Sequence of chain B:
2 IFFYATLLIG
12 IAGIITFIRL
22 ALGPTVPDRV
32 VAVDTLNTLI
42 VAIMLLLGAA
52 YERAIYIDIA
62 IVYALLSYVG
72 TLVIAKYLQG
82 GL

Contacts between the two chains:
Residue K68 in chain A interacts with residue A55 in chain B (closest heavy-atom distance 3.3 Å).
Residue L11 in chain A contacts residue A6 in chain B (closest heavy-atom distance 3.7 Å).
Residue M72 in chain A contacts residue I58 in chain B (closest heavy-atom distance 4.4 Å).
Residue K96 in chain A is in contact with residue Q80 in chain B (closest heavy-atom distance 3.0 Å).
Residue S22 in chain A is in contact with residue A13 in chain B (closest heavy-atom distance 3.1 Å).
Residue A79 in chain A is in contact with residue I62 in chain B (closest heavy-atom distance 3.7 Å).
Residue H75 in chain A is in contact with residue D59 in chain B (closest heavy-atom distance 3.1 Å).
Residue T42 in chain A contacts residue T39 in chain B (closest heavy-atom distance 3.7 Å).
Residue L11 in chain A is in contact with residue L47 in chain B (closest heavy-atom distance 4.0 Å).
Residue A52 in chain A contacts residue F3 in chain B (closest heavy-atom distance 4.3 Å).
Residue V31 in chain A contacts residue P28 in chain B (closest heavy-atom distance 4.2 Å).
Residue H56 in chain A interacts with residue F3 in chain B (closest heavy-atom distance 3.7 Å).
Residue N87 in chain A contacts residue T39 in chain B (closest heavy-atom distance 3.6 Å).
Residue A50 in chain A interacts with residue L46 in chain B (closest heavy-atom distance 3.8 Å).
Residue V89 in chain A contacts residue Y69 in chain B (closest heavy-atom distance 3.7 Å).
Residue H75 in chain A interacts with residue I58 in chain B (closest heavy-atom distance 3.3 Å).
Residue V78 in chain A contacts residue I62 in chain B (closest heavy-atom distance 3.7 Å).
Residue Y103 in chain A is in contact with residue T26 in chain B (closest heavy-atom distance 2.9 Å).
Residue N87 in chain A contacts residue D35 in chain B (closest heavy-atom distance 3.8 Å).
Residue H26 in chain A interacts with residue R20 in chain B (closest heavy-atom distance 3.4 Å).
Residue A98 in chain A interacts with residue P28 in chain B (closest heavy-atom distance 4.2 Å).
Residue T86 in chain A is in contact with residue Y69 in chain B (closest heavy-atom distance 3.0 Å).
Residue M72 in chain A contacts residue A50 in chain B (closest heavy-atom distance 3.7 Å).
Residue A93 in chain A contacts residue L73 in chain B (closest heavy-atom distance 3.9 Å).
Residue A97 in chain A interacts with residue L79 in chain B (closest heavy-atom distance 3.4 Å).
Residue I7 in chain A contacts residue F3 in chain B (closest heavy-atom distance 4.2 Å).
Residue N18 in chain A is in contact with residue I10 in chain B (closest heavy-atom distance 4.2 Å).
Residue R34 in chain A contacts residue D29 in chain B (closest heavy-atom distance 3.1 Å).
Residue I94 in chain A is in contact with residue V32 in chain B (closest heavy-atom distance 3.7 Å).
Residue L11 in chain A is in contact with residue F3 in chain B (closest heavy-atom distance 3.8 Å).
Residue A38 in chain A contacts residue T36 in chain B (closest heavy-atom distance 3.4 Å).
Residue M19 in chain A contacts residue I12 in chain B (closest heavy-atom distance 4.2 Å).
Residue A82 in chain A is in contact with residue I62 in chain B (closest heavy-atom distance 3.7 Å).
Residue K100 in chain A contacts residue Q80 in chain B (closest heavy-atom distance 3.3 Å).
Residue T42 in chain A interacts with residue T36 in chain B (closest heavy-atom distance 4.3 Å).
Residue S76 in chain A contacts residue I58 in chain B (closest heavy-atom distance 4.0 Å).
Residue I94 in chain A contacts residue V31 in chain B (closest heavy-atom distance 3.7 Å).
Residue A97 in chain A contacts residue A76 in chain B (closest heavy-atom distance 3.5 Å).
Residue S22 in chain A interacts with residue I16 in chain B (closest heavy-atom distance 3.3 Å).
Residue M19 in chain A contacts residue A13 in chain B (closest heavy-atom distance 3.7 Å).
Residue M19 in chain A interacts with residue L9 in chain B (closest heavy-atom distance 3.7 Å).
Residue A97 in chain A interacts with residue Q80 in chain B (closest heavy-atom distance 4.0 Å).
Residue Y103 in chain A is in contact with residue P28 in chain B (closest heavy-atom distance 3.7 Å).
Residue A82 in chain A is in contact with residue L66 in chain B (closest heavy-atom distance 4.0 Å).
Residue L35 in chain A is in contact with residue V32 in chain B (closest heavy-atom distance 3.9 Å).
Residue V15 in chain A contacts residue L9 in chain B (closest heavy-atom distance 3.6 Å).
Residue M72 in chain A contacts residue A55 in chain B (closest heavy-atom distance 3.8 Å).
Residue T86 in chain A is in contact with residue A65 in chain B (closest heavy-atom distance 3.7 Å).
Residue M72 in chain A is in contact with residue G49 in chain B (closest heavy-atom distance 4.2 Å).
Residue V53 in chain A contacts residue L46 in chain B (closest heavy-atom distance 3.4 Å).
Residue L83 in chain A contacts residue T39 in chain B (closest heavy-atom distance 3.8 Å).
Residue S22 in chain A contacts residue T17 in chain B (closest heavy-atom distance 2.3 Å).
Residue G90 in chain A interacts with residue Y69 in chain B (closest heavy-atom distance 4.3 Å).
Residue A49 in chain A interacts with residue L47 in chain B (closest heavy-atom distance 3.9 Å).
Residue T46 in chain A is in contact with residue T39 in chain B (closest heavy-atom distance 3.9 Å).
Residue T46 in chain A interacts with residue A43 in chain B (closest heavy-atom distance 3.9 Å).
Residue R34 in chain A interacts with residue R20 in chain B (closest heavy-atom distance 4.3 Å).
Residue A93 in chain A interacts with residue A76 in chain B (closest heavy-atom distance 4.0 Å).
Residue H56 in chain A is in contact with residue A50 in chain B (closest heavy-atom distance 4.0 Å).
Residue L25 in chain A contacts residue R20 in chain B (closest heavy-atom distance 3.6 Å).

The following describes two proteins that form a bound complex.

Sequence of chain A:
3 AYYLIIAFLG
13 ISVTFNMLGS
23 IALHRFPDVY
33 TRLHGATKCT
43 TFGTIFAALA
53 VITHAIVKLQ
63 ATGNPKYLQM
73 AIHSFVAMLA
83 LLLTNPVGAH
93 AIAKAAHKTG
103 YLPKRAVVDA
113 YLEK